This data describes a binding interaction between two proteins.

Sequence of the second protein:
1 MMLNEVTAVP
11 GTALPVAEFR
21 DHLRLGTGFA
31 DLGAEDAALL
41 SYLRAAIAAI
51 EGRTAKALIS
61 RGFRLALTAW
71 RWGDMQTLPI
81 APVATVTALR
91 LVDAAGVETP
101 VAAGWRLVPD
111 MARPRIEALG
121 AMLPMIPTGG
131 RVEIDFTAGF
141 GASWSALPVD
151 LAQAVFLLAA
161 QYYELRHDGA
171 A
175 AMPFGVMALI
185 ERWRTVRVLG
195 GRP

Contacts between the two chains:
Residue V216 in the first protein is in contact with residue A94 in the second protein (closest heavy-atom distance 3.6 Å).
Residue V216 in the first protein interacts with residue T128 in the second protein (closest heavy-atom distance 4.4 Å).
Residue E171 in the first protein interacts with residue M125 in the second protein (closest heavy-atom distance 4.6 Å).
Residue D217 in the first protein interacts with residue T128 in the second protein (closest heavy-atom distance 4.5 Å).
Residue H170 in the first protein contacts residue T128 in the second protein (closest heavy-atom distance 3.8 Å).

Sequence of the first protein:
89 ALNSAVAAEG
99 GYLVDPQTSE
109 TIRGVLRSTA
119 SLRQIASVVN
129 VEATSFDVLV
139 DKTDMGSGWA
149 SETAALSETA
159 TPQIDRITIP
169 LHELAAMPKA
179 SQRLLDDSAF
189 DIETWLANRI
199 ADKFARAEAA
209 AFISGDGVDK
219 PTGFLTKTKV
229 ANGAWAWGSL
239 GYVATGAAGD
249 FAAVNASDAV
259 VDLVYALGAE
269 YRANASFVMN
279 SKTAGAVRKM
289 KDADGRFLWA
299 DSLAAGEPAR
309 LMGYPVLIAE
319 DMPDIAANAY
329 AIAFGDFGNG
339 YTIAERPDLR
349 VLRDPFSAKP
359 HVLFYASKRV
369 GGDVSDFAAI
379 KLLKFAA